Sequence of chain B:
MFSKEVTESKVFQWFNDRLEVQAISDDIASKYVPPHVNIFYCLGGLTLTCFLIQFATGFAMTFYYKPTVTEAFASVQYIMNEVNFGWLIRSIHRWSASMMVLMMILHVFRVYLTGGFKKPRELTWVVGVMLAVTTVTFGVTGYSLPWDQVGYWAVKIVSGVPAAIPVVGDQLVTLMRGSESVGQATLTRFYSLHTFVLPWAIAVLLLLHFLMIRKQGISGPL

Interface contacts:
Residue L106 in chain B is in contact with residue I14 in chain A (closest heavy-atom distance 3.8 Å).
Residue W95 in chain B is in contact with residue L6 in chain A (closest heavy-atom distance 3.7 Å).
Residue L102 in chain B interacts with residue I14 in chain A (closest heavy-atom distance 4.1 Å).
Residue S98 in chain B is in contact with residue L6 in chain A (closest heavy-atom distance 3.2 Å).
Residue W95 in chain B contacts residue L5 in chain A (closest heavy-atom distance 3.5 Å).
Residue F40 in chain B contacts residue T17 in chain A (closest heavy-atom distance 3.6 Å).
Residue L106 in chain B contacts residue T17 in chain A (closest heavy-atom distance 3.5 Å).
Residue L222 in chain B is in contact with residue Y29 in chain A (closest heavy-atom distance 5.0 Å).
Residue I105 in chain B contacts residue I14 in chain A (closest heavy-atom distance 4.6 Å).
Residue L102 in chain B interacts with residue V10 in chain A (closest heavy-atom distance 4.0 Å).
Residue F40 in chain B interacts with residue L21 in chain A (closest heavy-atom distance 3.4 Å).
Residue H36 in chain B interacts with residue Q28 in chain A (closest heavy-atom distance 3.5 Å).
Residue M99 in chain B is in contact with residue I9 in chain A (closest heavy-atom distance 4.2 Å).
Residue R94 in chain B interacts with residue E3 in chain A (closest heavy-atom distance 3.2 Å).
Residue L113 in chain B contacts residue L18 in chain A (closest heavy-atom distance 3.7 Å).
Residue N38 in chain B is in contact with residue A24 in chain A (closest heavy-atom distance 4.1 Å).
Residue L106 in chain B interacts with residue L13 in chain A (closest heavy-atom distance 3.9 Å).
Residue R110 in chain B contacts residue L21 in chain A (closest heavy-atom distance 3.6 Å).
Residue L102 in chain B interacts with residue L13 in chain A (closest heavy-atom distance 3.6 Å).
Residue F109 in chain B interacts with residue L21 in chain A (closest heavy-atom distance 3.8 Å).
Residue L106 in chain B is in contact with residue L21 in chain A (closest heavy-atom distance 4.6 Å).
Residue L113 in chain B interacts with residue F22 in chain A (closest heavy-atom distance 3.9 Å).
Residue Y143 in chain B contacts residue M1 in chain A (closest heavy-atom distance 3.6 Å).
Residue F40 in chain B interacts with residue A24 in chain A (closest heavy-atom distance 4.7 Å).
Residue L222 in chain B interacts with residue A25 in chain A (closest heavy-atom distance 3.9 Å).
Residue N38 in chain B is in contact with residue Q28 in chain A (closest heavy-atom distance 4.5 Å).
Residue L222 in chain B interacts with residue Q28 in chain A (closest heavy-atom distance 3.0 Å).
Residue F40 in chain B is in contact with residue G20 in chain A (closest heavy-atom distance 3.3 Å).
Residue V150 in chain B contacts residue M1 in chain A (closest heavy-atom distance 3.6 Å).
Residue W95 in chain B contacts residue I9 in chain A (closest heavy-atom distance 3.8 Å).
Residue M99 in chain B is in contact with residue L6 in chain A (closest heavy-atom distance 3.2 Å).
Residue T114 in chain B is in contact with residue L21 in chain A (closest heavy-atom distance 4.5 Å).
Residue L113 in chain B contacts residue A25 in chain A (closest heavy-atom distance 4.7 Å).
Residue L113 in chain B is in contact with residue L21 in chain A (closest heavy-atom distance 3.7 Å).
Residue F40 in chain B is in contact with residue V16 in chain A (closest heavy-atom distance 4.9 Å).
Residue M103 in chain B is in contact with residue L13 in chain A (closest heavy-atom distance 4.0 Å).
Residue F109 in chain B contacts residue I14 in chain A (closest heavy-atom distance 4.0 Å).
Residue L43 in chain B interacts with residue T17 in chain A (closest heavy-atom distance 4.1 Å).
Residue L102 in chain B contacts residue I9 in chain A (closest heavy-atom distance 4.0 Å).
Residue F109 in chain B contacts residue L18 in chain A (closest heavy-atom distance 4.0 Å).
Residue P221 in chain B contacts residue Q28 in chain A (closest heavy-atom distance 4.0 Å).

These two protein chains interact to form a complex.

Sequence of chain A:
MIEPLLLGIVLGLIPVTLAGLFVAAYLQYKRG